Sequence of the first protein:
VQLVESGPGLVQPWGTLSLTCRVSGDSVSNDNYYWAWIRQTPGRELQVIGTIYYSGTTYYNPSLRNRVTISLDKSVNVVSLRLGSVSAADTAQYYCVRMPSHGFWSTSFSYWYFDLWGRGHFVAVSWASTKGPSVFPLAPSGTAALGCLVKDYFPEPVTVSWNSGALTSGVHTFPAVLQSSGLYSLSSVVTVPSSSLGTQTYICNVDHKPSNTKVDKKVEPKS

Residue-level contacts at the interface:
Residue W113 in the first protein contacts residue T28 in the second protein (closest heavy-atom distance 2.9 Å).
Residue F110 in the first protein is in contact with residue L31 in the second protein (closest heavy-atom distance 3.9 Å).
Residue W113 in the first protein is in contact with residue W24 in the second protein (closest heavy-atom distance 4.2 Å).
Residue T52 in the first protein contacts residue F25 in the second protein (closest heavy-atom distance 3.8 Å).
Residue M100 in the first protein is in contact with residue F25 in the second protein (closest heavy-atom distance 4.2 Å).
Residue F105 in the first protein interacts with residue K35 in the second protein (closest heavy-atom distance 2.5 Å).
Residue W106 in the first protein contacts residue M39 in the second protein (closest heavy-atom distance 4.7 Å).
Residue T108 in the first protein contacts residue K35 in the second protein (closest heavy-atom distance 4.6 Å).
Residue S111 in the first protein is in contact with residue W32 in the second protein (closest heavy-atom distance 3.6 Å).
Residue Y35 in the first protein interacts with residue W24 in the second protein (closest heavy-atom distance 4.5 Å).
Residue F105 in the first protein contacts residue L31 in the second protein (closest heavy-atom distance 4.4 Å).
Residue Y60 in the first protein interacts with residue F25 in the second protein (closest heavy-atom distance 4.4 Å).
Residue F110 in the first protein is in contact with residue K35 in the second protein (closest heavy-atom distance 3.9 Å).
Residue W106 in the first protein contacts residue I38 in the second protein (closest heavy-atom distance 4.9 Å).
Residue Y35 in the first protein interacts with residue F25 in the second protein (closest heavy-atom distance 3.7 Å).
Residue S111 in the first protein contacts residue T28 in the second protein (closest heavy-atom distance 3.5 Å).
Residue F110 in the first protein is in contact with residue W32 in the second protein (closest heavy-atom distance 3.6 Å).
Residue Y112 in the first protein contacts residue W32 in the second protein (closest heavy-atom distance 4.9 Å).
Residue S107 in the first protein interacts with residue K35 in the second protein (closest heavy-atom distance 2.8 Å).
Residue W113 in the first protein contacts residue F25 in the second protein (closest heavy-atom distance 3.7 Å).
Residue W106 in the first protein interacts with residue K35 in the second protein (closest heavy-atom distance 3.5 Å).
Residue S111 in the first protein contacts residue N29 in the second protein (closest heavy-atom distance 4.4 Å).
Residue F110 in the first protein interacts with residue T28 in the second protein (closest heavy-atom distance 4.5 Å).

Sequence of the second protein:
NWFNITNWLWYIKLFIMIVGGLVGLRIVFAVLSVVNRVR

These two protein chains interact to form a complex.